Sequence of protein 2:
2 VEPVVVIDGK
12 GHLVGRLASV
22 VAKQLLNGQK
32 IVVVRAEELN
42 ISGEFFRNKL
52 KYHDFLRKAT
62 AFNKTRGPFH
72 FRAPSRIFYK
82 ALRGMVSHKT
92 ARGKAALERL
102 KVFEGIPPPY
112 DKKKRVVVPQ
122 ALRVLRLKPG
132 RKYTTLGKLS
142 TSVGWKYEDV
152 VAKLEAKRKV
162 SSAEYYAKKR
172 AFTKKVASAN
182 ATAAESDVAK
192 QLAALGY

The following describes two proteins that form a bound complex.

Interface contacts:
Residue L126 in protein 2 is in contact with residue V156 in protein 1 (closest heavy-atom distance 3.4 Å).
Residue P120 in protein 2 interacts with residue K161 in protein 1 (closest heavy-atom distance 4.7 Å).
Residue R116 in protein 2 contacts residue Y165 in protein 1 (closest heavy-atom distance 5.0 Å).
Residue V118 in protein 2 is in contact with residue T162 in protein 1 (closest heavy-atom distance 3.7 Å).
Residue V118 in protein 2 interacts with residue K166 in protein 1 (closest heavy-atom distance 4.7 Å).
Residue H13 in protein 2 is in contact with residue R167 in protein 1 (closest heavy-atom distance 4.1 Å).
Residue V119 in protein 2 is in contact with residue S164 in protein 1 (closest heavy-atom distance 4.9 Å).
Residue V118 in protein 2 interacts with residue S164 in protein 1 (closest heavy-atom distance 2.8 Å).
Residue V125 in protein 2 is in contact with residue H154 in protein 1 (closest heavy-atom distance 3.4 Å).
Residue V6 in protein 2 interacts with residue F163 in protein 1 (closest heavy-atom distance 4.0 Å).
Residue K115 in protein 2 is in contact with residue Y165 in protein 1 (closest heavy-atom distance 2.9 Å).
Residue V119 in protein 2 interacts with residue T162 in protein 1 (closest heavy-atom distance 3.5 Å).
Residue Q25 in protein 2 contacts residue T162 in protein 1 (closest heavy-atom distance 3.5 Å).
Residue G12 in protein 2 contacts residue R167 in protein 1 (closest heavy-atom distance 4.2 Å).
Residue L126 in protein 2 is in contact with residue P168 in protein 1 (closest heavy-atom distance 3.5 Å).
Residue V125 in protein 2 interacts with residue P168 in protein 1 (closest heavy-atom distance 4.5 Å).
Residue L123 in protein 2 interacts with residue R167 in protein 1 (closest heavy-atom distance 4.0 Å).
Residue P120 in protein 2 contacts residue S164 in protein 1 (closest heavy-atom distance 3.6 Å).
Residue V21 in protein 2 interacts with residue F163 in protein 1 (closest heavy-atom distance 5.0 Å).
Residue Q25 in protein 2 interacts with residue F163 in protein 1 (closest heavy-atom distance 3.2 Å).
Residue V119 in protein 2 interacts with residue F163 in protein 1 (closest heavy-atom distance 4.0 Å).
Residue V125 in protein 2 contacts residue V156 in protein 1 (closest heavy-atom distance 4.7 Å).
Residue D9 in protein 2 contacts residue R167 in protein 1 (closest heavy-atom distance 3.8 Å).
Residue V117 in protein 2 is in contact with residue F163 in protein 1 (closest heavy-atom distance 3.9 Å).
Residue R36 in protein 2 interacts with residue R167 in protein 1 (closest heavy-atom distance 4.3 Å).
Residue I8 in protein 2 is in contact with residue F163 in protein 1 (closest heavy-atom distance 4.2 Å).
Residue V117 in protein 2 contacts residue Y165 in protein 1 (closest heavy-atom distance 3.4 Å).
Residue V118 in protein 2 is in contact with residue F163 in protein 1 (closest heavy-atom distance 3.3 Å).
Residue V2 in protein 2 interacts with residue F163 in protein 1 (closest heavy-atom distance 4.9 Å).
Residue L126 in protein 2 contacts residue Q157 in protein 1 (closest heavy-atom distance 4.7 Å).
Residue K11 in protein 2 is in contact with residue R167 in protein 1 (closest heavy-atom distance 2.5 Å).
Residue I32 in protein 2 contacts residue F163 in protein 1 (closest heavy-atom distance 4.5 Å).
Residue V2 in protein 2 interacts with residue Y165 in protein 1 (closest heavy-atom distance 4.1 Å).
Residue L123 in protein 2 is in contact with residue P168 in protein 1 (closest heavy-atom distance 3.5 Å).
Residue V125 in protein 2 contacts residue T170 in protein 1 (closest heavy-atom distance 4.4 Å).
Residue L126 in protein 2 interacts with residue T170 in protein 1 (closest heavy-atom distance 4.5 Å).
Residue P120 in protein 2 is in contact with residue S159 in protein 1 (closest heavy-atom distance 3.5 Å).
Residue V117 in protein 2 is in contact with residue S164 in protein 1 (closest heavy-atom distance 3.4 Å).
Residue E3 in protein 2 interacts with residue Y165 in protein 1 (closest heavy-atom distance 3.8 Å).
Residue L128 in protein 2 interacts with residue H154 in protein 1 (closest heavy-atom distance 4.7 Å).
Residue P120 in protein 2 is in contact with residue F163 in protein 1 (closest heavy-atom distance 4.3 Å).
Residue V118 in protein 2 contacts residue R167 in protein 1 (closest heavy-atom distance 3.9 Å).
Residue P120 in protein 2 is in contact with residue T162 in protein 1 (closest heavy-atom distance 3.3 Å).
Residue P130 in protein 2 is in contact with residue H154 in protein 1 (closest heavy-atom distance 3.3 Å).

Sequence of protein 1:
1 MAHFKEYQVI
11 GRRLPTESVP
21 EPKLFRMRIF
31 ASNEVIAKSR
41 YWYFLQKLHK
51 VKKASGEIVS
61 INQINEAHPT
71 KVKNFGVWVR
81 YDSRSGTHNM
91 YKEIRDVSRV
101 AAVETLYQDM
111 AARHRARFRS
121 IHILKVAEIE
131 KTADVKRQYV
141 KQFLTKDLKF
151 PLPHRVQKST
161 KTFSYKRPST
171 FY